Interface contacts:
Residue Y7 in chain A contacts residue R1 in chain B (closest heavy-atom distance 2.9 Å).
Residue R62 in chain A is in contact with residue R1 in chain B (closest heavy-atom distance 3.1 Å).
Residue S99 in chain A contacts residue Y3 in chain B (closest heavy-atom distance 4.9 Å).
Residue R155 in chain A is in contact with residue Y5 in chain B (closest heavy-atom distance 4.6 Å).
Residue S73 in chain A contacts residue G7 in chain B (closest heavy-atom distance 3.5 Å).
Residue K66 in chain A contacts residue V4 in chain B (closest heavy-atom distance 3.7 Å).
Residue K146 in chain A interacts with residue G7 in chain B (closest heavy-atom distance 3.7 Å).
Residue N70 in chain A interacts with residue Y3 in chain B (closest heavy-atom distance 3.0 Å).
Residue S99 in chain A is in contact with residue Y5 in chain B (closest heavy-atom distance 3.0 Å).
Residue R155 in chain A contacts residue Y3 in chain B (closest heavy-atom distance 2.8 Å).
Residue W167 in chain A contacts residue R1 in chain B (closest heavy-atom distance 3.2 Å).
Residue K66 in chain A interacts with residue G2 in chain B (closest heavy-atom distance 2.8 Å).
Residue W147 in chain A contacts residue Q6 in chain B (closest heavy-atom distance 4.9 Å).
Residue Y116 in chain A is in contact with residue L8 in chain B (closest heavy-atom distance 4.2 Å).
Residue T143 in chain A interacts with residue L8 in chain B (closest heavy-atom distance 3.1 Å).
Residue W147 in chain A interacts with residue G7 in chain B (closest heavy-atom distance 2.9 Å).
Residue Y123 in chain A contacts residue L8 in chain B (closest heavy-atom distance 4.0 Å).
Residue Y116 in chain A is in contact with residue Y5 in chain B (closest heavy-atom distance 3.4 Å).
Residue N70 in chain A contacts residue V4 in chain B (closest heavy-atom distance 4.0 Å).
Residue V9 in chain A contacts residue Y5 in chain B (closest heavy-atom distance 3.4 Å).
Residue E24 in chain A contacts residue Y5 in chain B (closest heavy-atom distance 4.7 Å).
Residue K66 in chain A contacts residue Y3 in chain B (closest heavy-atom distance 4.0 Å).
Residue N70 in chain A interacts with residue Y5 in chain B (closest heavy-atom distance 3.3 Å).
Residue Y159 in chain A contacts residue Y3 in chain B (closest heavy-atom distance 3.4 Å).
Residue Y7 in chain A contacts residue Y5 in chain B (closest heavy-atom distance 4.7 Å).
Residue K146 in chain A contacts residue L8 in chain B (closest heavy-atom distance 3.3 Å).
Residue T163 in chain A contacts residue R1 in chain B (closest heavy-atom distance 4.7 Å).
Residue W147 in chain A interacts with residue L8 in chain B (closest heavy-atom distance 3.5 Å).
Residue Q114 in chain A interacts with residue Y5 in chain B (closest heavy-atom distance 3.8 Å).
Residue Y22 in chain A contacts residue Y5 in chain B (closest heavy-atom distance 4.7 Å).
Residue D77 in chain A is in contact with residue Q6 in chain B (closest heavy-atom distance 4.3 Å).
Residue E152 in chain A is in contact with residue Q6 in chain B (closest heavy-atom distance 4.7 Å).
Residue R155 in chain A is in contact with residue V4 in chain B (closest heavy-atom distance 2.8 Å).
Residue Y59 in chain A contacts residue R1 in chain B (closest heavy-atom distance 4.6 Å).
Residue R155 in chain A is in contact with residue Q6 in chain B (closest heavy-atom distance 3.1 Å).
Residue L5 in chain A interacts with residue R1 in chain B (closest heavy-atom distance 4.2 Å).
Residue S73 in chain A contacts residue Y5 in chain B (closest heavy-atom distance 3.5 Å).
Residue E63 in chain A is in contact with residue G2 in chain B (closest heavy-atom distance 4.6 Å).
Residue Y171 in chain A interacts with residue R1 in chain B (closest heavy-atom distance 3.5 Å).
Residue L81 in chain A is in contact with residue L8 in chain B (closest heavy-atom distance 3.4 Å).
Residue V97 in chain A interacts with residue Y5 in chain B (closest heavy-atom distance 3.9 Å).
Residue G69 in chain A contacts residue Y5 in chain B (closest heavy-atom distance 5.0 Å).
Residue S73 in chain A interacts with residue Q6 in chain B (closest heavy-atom distance 3.3 Å).
Residue I95 in chain A contacts residue L8 in chain B (closest heavy-atom distance 4.7 Å).
Residue F74 in chain A is in contact with residue Y5 in chain B (closest heavy-atom distance 4.0 Å).
Residue E152 in chain A interacts with residue Y3 in chain B (closest heavy-atom distance 2.5 Å).
Residue T80 in chain A is in contact with residue L8 in chain B (closest heavy-atom distance 4.0 Å).
Residue F74 in chain A interacts with residue L8 in chain B (closest heavy-atom distance 4.9 Å).
Residue Y159 in chain A contacts residue R1 in chain B (closest heavy-atom distance 4.7 Å).
Residue E63 in chain A contacts residue R1 in chain B (closest heavy-atom distance 2.8 Å).
Residue Y45 in chain A is in contact with residue R1 in chain B (closest heavy-atom distance 5.0 Å).
Residue Y159 in chain A is in contact with residue G2 in chain B (closest heavy-atom distance 3.3 Å).
Residue Y7 in chain A interacts with residue G2 in chain B (closest heavy-atom distance 3.4 Å).
Residue D77 in chain A is in contact with residue G7 in chain B (closest heavy-atom distance 3.8 Å).
Residue Y84 in chain A is in contact with residue L8 in chain B (closest heavy-atom distance 3.4 Å).
Residue D77 in chain A contacts residue L8 in chain B (closest heavy-atom distance 3.2 Å).
Residue K66 in chain A interacts with residue R1 in chain B (closest heavy-atom distance 4.0 Å).
Residue Q114 in chain A is in contact with residue Y3 in chain B (closest heavy-atom distance 4.4 Å).
Residue L156 in chain A contacts residue Y3 in chain B (closest heavy-atom distance 3.5 Å).

Sequence of chain A:
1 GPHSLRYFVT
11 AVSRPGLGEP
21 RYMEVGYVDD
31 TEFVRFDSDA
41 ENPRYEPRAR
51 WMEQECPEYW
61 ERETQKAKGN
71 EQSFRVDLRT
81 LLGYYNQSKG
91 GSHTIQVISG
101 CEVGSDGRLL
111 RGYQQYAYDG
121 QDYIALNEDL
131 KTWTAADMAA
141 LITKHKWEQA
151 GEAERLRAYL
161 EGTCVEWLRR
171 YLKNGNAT

This data describes a binding interaction between two proteins.

Sequence of chain B:
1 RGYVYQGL